This data describes a binding interaction between two proteins.

Interface contacts:
Residue Y306 in chain B contacts residue W104 in chain A (closest heavy-atom distance 4.0 Å).
Residue Y250 in chain B interacts with residue Y34 in chain A (closest heavy-atom distance 2.8 Å).
Residue Q301 in chain B contacts residue Y105 in chain A (closest heavy-atom distance 3.3 Å).
Residue Y250 in chain B is in contact with residue Y35 in chain A (closest heavy-atom distance 4.9 Å).
Residue Q301 in chain B is in contact with residue W104 in chain A (closest heavy-atom distance 3.1 Å).
Residue L305 in chain B is in contact with residue R106 in chain A (closest heavy-atom distance 4.9 Å).
Residue F246 in chain B interacts with residue Y34 in chain A (closest heavy-atom distance 3.4 Å).
Residue E304 in chain B contacts residue Y105 in chain A (closest heavy-atom distance 3.6 Å).
Residue E304 in chain B contacts residue R106 in chain A (closest heavy-atom distance 2.8 Å).
Residue L305 in chain B is in contact with residue W104 in chain A (closest heavy-atom distance 3.5 Å).
Residue R254 in chain B contacts residue Y57 in chain A (closest heavy-atom distance 2.6 Å).
Residue L305 in chain B interacts with residue Y105 in chain A (closest heavy-atom distance 3.7 Å).
Residue I302 in chain B is in contact with residue W104 in chain A (closest heavy-atom distance 4.7 Å).
Residue E253 in chain B contacts residue W104 in chain A (closest heavy-atom distance 4.4 Å).
Residue Y250 in chain B is in contact with residue Y57 in chain A (closest heavy-atom distance 3.4 Å).
Residue L249 in chain B interacts with residue W104 in chain A (closest heavy-atom distance 3.8 Å).
Residue R254 in chain B contacts residue Y33 in chain A (closest heavy-atom distance 4.4 Å).
Residue Y250 in chain B contacts residue W104 in chain A (closest heavy-atom distance 3.4 Å).
Residue R254 in chain B contacts residue S58 in chain A (closest heavy-atom distance 3.7 Å).

Sequence of chain B:
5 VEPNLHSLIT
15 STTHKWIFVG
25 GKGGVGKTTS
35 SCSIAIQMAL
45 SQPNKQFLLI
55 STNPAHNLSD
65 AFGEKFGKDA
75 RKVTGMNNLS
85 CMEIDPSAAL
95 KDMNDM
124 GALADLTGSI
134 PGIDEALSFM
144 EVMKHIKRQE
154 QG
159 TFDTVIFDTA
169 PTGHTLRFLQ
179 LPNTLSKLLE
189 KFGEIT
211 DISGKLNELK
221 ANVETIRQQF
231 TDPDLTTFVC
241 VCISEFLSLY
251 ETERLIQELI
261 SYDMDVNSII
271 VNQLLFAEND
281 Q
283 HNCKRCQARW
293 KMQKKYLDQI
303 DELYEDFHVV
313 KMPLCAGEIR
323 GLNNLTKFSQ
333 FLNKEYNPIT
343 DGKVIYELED

Sequence of chain A:
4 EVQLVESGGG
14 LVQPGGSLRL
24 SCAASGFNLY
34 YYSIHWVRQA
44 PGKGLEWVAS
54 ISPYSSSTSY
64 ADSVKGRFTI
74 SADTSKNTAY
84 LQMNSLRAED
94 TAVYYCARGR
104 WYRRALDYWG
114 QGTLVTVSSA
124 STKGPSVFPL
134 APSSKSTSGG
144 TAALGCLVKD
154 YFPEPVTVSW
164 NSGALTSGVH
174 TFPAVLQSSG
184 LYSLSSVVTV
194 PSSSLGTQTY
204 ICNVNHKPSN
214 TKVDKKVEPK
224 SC